Sequence of protein 2:
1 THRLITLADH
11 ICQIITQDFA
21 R

Sequence of protein 1:
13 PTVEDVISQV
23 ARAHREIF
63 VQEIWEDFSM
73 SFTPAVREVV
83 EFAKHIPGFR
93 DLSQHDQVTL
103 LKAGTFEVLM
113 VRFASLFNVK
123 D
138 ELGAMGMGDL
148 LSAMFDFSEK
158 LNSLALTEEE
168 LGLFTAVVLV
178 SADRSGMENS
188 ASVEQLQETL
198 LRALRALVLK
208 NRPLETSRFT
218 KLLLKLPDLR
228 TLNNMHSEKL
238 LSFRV

Contacts between the two chains:
Residue V78 in protein 1 contacts residue I15 in protein 2 (closest heavy-atom distance 4.0 Å).
Residue T75 in protein 1 interacts with residue H10 in protein 2 (closest heavy-atom distance 2.8 Å).
Residue F108 in protein 1 interacts with residue L7 in protein 2 (closest heavy-atom distance 3.4 Å).
Residue V78 in protein 1 interacts with residue I11 in protein 2 (closest heavy-atom distance 3.9 Å).
Residue E68 in protein 1 contacts residue H2 in protein 2 (closest heavy-atom distance 2.6 Å).
Residue V242 in protein 1 contacts residue H2 in protein 2 (closest heavy-atom distance 3.7 Å).
Residue V100 in protein 1 interacts with residue I15 in protein 2 (closest heavy-atom distance 4.0 Å).
Residue T107 in protein 1 interacts with residue I11 in protein 2 (closest heavy-atom distance 3.8 Å).
Residue Q64 in protein 1 contacts residue H2 in protein 2 (closest heavy-atom distance 3.3 Å).
Residue F108 in protein 1 contacts residue I11 in protein 2 (closest heavy-atom distance 3.9 Å).
Residue V82 in protein 1 interacts with residue D18 in protein 2 (closest heavy-atom distance 4.0 Å).
Residue R241 in protein 1 is in contact with residue T1 in protein 2 (closest heavy-atom distance 3.5 Å).
Residue R79 in protein 1 contacts residue I14 in protein 2 (closest heavy-atom distance 4.1 Å).
Residue S234 in protein 1 contacts residue T6 in protein 2 (closest heavy-atom distance 4.1 Å).
Residue F240 in protein 1 interacts with residue H10 in protein 2 (closest heavy-atom distance 3.5 Å).
Residue F240 in protein 1 interacts with residue R3 in protein 2 (closest heavy-atom distance 2.7 Å).
Residue R79 in protein 1 is in contact with residue D18 in protein 2 (closest heavy-atom distance 3.7 Å).
Residue E235 in protein 1 is in contact with residue T6 in protein 2 (closest heavy-atom distance 3.4 Å).
Residue S71 in protein 1 interacts with residue H10 in protein 2 (closest heavy-atom distance 4.2 Å).
Residue L147 in protein 1 is in contact with residue L7 in protein 2 (closest heavy-atom distance 4.1 Å).
Residue F240 in protein 1 contacts residue H2 in protein 2 (closest heavy-atom distance 3.3 Å).
Residue V100 in protein 1 interacts with residue F19 in protein 2 (closest heavy-atom distance 3.8 Å).
Residue L237 in protein 1 interacts with residue I5 in protein 2 (closest heavy-atom distance 3.6 Å).
Residue R92 in protein 1 contacts residue F19 in protein 2 (closest heavy-atom distance 3.5 Å).
Residue V242 in protein 1 contacts residue T1 in protein 2 (closest heavy-atom distance 2.8 Å).
Residue Q99 in protein 1 contacts residue F19 in protein 2 (closest heavy-atom distance 3.6 Å).
Residue L238 in protein 1 contacts residue H10 in protein 2 (closest heavy-atom distance 3.7 Å).
Residue T107 in protein 1 is in contact with residue I15 in protein 2 (closest heavy-atom distance 3.9 Å).
Residue W67 in protein 1 interacts with residue L4 in protein 2 (closest heavy-atom distance 3.3 Å).
Residue E235 in protein 1 interacts with residue A8 in protein 2 (closest heavy-atom distance 3.8 Å).
Residue S239 in protein 1 is in contact with residue H2 in protein 2 (closest heavy-atom distance 3.3 Å).
Residue F74 in protein 1 interacts with residue L7 in protein 2 (closest heavy-atom distance 3.4 Å).
Residue V82 in protein 1 is in contact with residue F19 in protein 2 (closest heavy-atom distance 3.8 Å).
Residue L103 in protein 1 is in contact with residue F19 in protein 2 (closest heavy-atom distance 3.8 Å).
Residue L238 in protein 1 is in contact with residue I5 in protein 2 (closest heavy-atom distance 2.6 Å).
Residue S234 in protein 1 interacts with residue A8 in protein 2 (closest heavy-atom distance 2.7 Å).
Residue K236 in protein 1 interacts with residue T6 in protein 2 (closest heavy-atom distance 3.3 Å).
Residue K86 in protein 1 contacts residue R21 in protein 2 (closest heavy-atom distance 4.0 Å).
Residue V242 in protein 1 is in contact with residue R3 in protein 2 (closest heavy-atom distance 3.4 Å).
Residue S239 in protein 1 contacts residue R3 in protein 2 (closest heavy-atom distance 3.4 Å).
Residue L103 in protein 1 is in contact with residue I15 in protein 2 (closest heavy-atom distance 3.5 Å).
Residue S234 in protein 1 is in contact with residue L7 in protein 2 (closest heavy-atom distance 3.5 Å).
Residue V82 in protein 1 interacts with residue I15 in protein 2 (closest heavy-atom distance 4.3 Å).
Residue K104 in protein 1 interacts with residue C12 in protein 2 (closest heavy-atom distance 3.5 Å).
Residue T75 in protein 1 contacts residue I14 in protein 2 (closest heavy-atom distance 3.4 Å).
Residue K104 in protein 1 contacts residue T16 in protein 2 (closest heavy-atom distance 3.0 Å).
Residue K86 in protein 1 interacts with residue D18 in protein 2 (closest heavy-atom distance 4.3 Å).
Residue L237 in protein 1 is in contact with residue T6 in protein 2 (closest heavy-atom distance 4.0 Å).
Residue R241 in protein 1 interacts with residue H2 in protein 2 (closest heavy-atom distance 3.8 Å).
Residue L238 in protein 1 contacts residue L7 in protein 2 (closest heavy-atom distance 4.1 Å).
Residue V78 in protein 1 is in contact with residue I14 in protein 2 (closest heavy-atom distance 3.6 Å).
Residue K236 in protein 1 contacts residue L7 in protein 2 (closest heavy-atom distance 2.7 Å).
Residue K104 in protein 1 interacts with residue I15 in protein 2 (closest heavy-atom distance 3.6 Å).
Residue S239 in protein 1 contacts residue L4 in protein 2 (closest heavy-atom distance 3.5 Å).
Residue F240 in protein 1 interacts with residue I5 in protein 2 (closest heavy-atom distance 3.5 Å).
Residue K236 in protein 1 contacts residue I5 in protein 2 (closest heavy-atom distance 4.1 Å).
Residue L238 in protein 1 interacts with residue L4 in protein 2 (closest heavy-atom distance 3.4 Å).
Residue L238 in protein 1 is in contact with residue R3 in protein 2 (closest heavy-atom distance 3.8 Å).
Residue F74 in protein 1 is in contact with residue H10 in protein 2 (closest heavy-atom distance 3.9 Å).
Residue Q96 in protein 1 interacts with residue F19 in protein 2 (closest heavy-atom distance 3.4 Å).

These two protein chains interact to form a complex.